Sequence of protein 1:
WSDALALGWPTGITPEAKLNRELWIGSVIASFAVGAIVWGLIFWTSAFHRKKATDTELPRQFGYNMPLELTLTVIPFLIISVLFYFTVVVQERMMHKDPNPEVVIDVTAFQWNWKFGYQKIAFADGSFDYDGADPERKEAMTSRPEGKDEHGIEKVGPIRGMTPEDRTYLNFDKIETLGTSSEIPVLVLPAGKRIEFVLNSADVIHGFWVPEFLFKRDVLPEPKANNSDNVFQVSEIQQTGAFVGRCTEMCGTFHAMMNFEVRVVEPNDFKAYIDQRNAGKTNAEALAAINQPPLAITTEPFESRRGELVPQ

Sequence of protein 2:
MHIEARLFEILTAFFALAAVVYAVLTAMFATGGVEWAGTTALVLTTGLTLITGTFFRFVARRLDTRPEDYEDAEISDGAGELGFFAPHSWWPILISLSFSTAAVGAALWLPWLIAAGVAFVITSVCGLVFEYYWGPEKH

This data describes a binding interaction between two proteins.

Interface contacts:
Residue S254 in protein 1 is in contact with residue T31 in protein 2 (closest heavy-atom distance 4.8 Å).
Residue D255 in protein 1 contacts residue T31 in protein 2 (closest heavy-atom distance 4.3 Å).
Residue N253 in protein 1 interacts with residue G33 in protein 2 (closest heavy-atom distance 3.9 Å).
Residue N253 in protein 1 is in contact with residue E35 in protein 2 (closest heavy-atom distance 4.4 Å).
Residue N253 in protein 1 is in contact with residue G32 in protein 2 (closest heavy-atom distance 3.4 Å).
Residue N253 in protein 1 contacts residue T31 in protein 2 (closest heavy-atom distance 3.3 Å).